The following describes two proteins that form a bound complex.

Sequence of chain B:
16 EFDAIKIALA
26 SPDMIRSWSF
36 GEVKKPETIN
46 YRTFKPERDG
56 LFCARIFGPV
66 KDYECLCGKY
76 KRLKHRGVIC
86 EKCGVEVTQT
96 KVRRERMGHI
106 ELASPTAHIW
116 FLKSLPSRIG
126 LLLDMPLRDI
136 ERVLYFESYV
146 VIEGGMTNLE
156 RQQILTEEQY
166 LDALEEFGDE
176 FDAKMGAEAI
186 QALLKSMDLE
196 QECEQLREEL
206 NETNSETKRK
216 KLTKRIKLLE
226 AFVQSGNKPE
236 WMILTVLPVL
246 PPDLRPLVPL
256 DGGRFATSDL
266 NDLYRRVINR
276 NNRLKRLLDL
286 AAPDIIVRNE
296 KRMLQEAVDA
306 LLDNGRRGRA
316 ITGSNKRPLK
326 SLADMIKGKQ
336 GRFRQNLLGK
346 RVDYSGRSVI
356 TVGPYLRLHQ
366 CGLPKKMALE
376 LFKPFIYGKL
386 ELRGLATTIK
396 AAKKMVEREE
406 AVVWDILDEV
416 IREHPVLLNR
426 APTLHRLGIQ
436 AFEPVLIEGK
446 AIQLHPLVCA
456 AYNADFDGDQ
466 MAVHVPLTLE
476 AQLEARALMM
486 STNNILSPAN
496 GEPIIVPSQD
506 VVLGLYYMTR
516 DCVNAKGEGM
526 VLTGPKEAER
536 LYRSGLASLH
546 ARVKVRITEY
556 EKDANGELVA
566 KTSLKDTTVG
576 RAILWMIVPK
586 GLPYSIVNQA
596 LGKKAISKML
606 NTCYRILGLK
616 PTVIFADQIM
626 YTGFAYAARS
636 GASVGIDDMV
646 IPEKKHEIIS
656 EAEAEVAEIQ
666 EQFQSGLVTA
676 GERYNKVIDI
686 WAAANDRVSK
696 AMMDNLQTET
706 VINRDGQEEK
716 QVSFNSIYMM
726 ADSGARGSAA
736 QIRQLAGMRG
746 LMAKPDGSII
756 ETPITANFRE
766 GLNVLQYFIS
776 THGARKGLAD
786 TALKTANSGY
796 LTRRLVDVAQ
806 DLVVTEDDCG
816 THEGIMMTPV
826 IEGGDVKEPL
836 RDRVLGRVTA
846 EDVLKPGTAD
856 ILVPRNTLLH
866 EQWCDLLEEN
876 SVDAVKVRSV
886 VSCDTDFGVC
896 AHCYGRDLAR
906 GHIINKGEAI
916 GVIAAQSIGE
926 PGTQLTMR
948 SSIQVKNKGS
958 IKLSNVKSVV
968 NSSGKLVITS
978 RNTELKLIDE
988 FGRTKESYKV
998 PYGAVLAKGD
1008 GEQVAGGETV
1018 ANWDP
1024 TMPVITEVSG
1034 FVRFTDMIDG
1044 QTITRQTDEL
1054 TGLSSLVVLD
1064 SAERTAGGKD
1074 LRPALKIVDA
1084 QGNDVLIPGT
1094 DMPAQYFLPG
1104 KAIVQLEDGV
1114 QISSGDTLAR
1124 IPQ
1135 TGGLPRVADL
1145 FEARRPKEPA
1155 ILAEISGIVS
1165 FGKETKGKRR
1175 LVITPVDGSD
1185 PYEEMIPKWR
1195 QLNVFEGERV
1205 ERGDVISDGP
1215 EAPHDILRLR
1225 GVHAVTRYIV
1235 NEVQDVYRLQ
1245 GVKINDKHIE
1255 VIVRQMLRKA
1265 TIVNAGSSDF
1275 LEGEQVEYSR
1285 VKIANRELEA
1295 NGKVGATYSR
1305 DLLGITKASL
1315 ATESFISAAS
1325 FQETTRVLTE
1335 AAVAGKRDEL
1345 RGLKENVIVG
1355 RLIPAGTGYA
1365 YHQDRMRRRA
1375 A

Sequence of chain A:
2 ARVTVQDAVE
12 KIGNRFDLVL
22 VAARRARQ

Residue-level contacts at the interface:
Residue A482 in chain B interacts with residue V6 in chain A (closest heavy-atom distance 4.0 Å).
Residue N910 in chain B interacts with residue F17 in chain A (closest heavy-atom distance 4.7 Å).
Residue L483 in chain B is in contact with residue R16 in chain A (closest heavy-atom distance 4.0 Å).
Residue T1361 in chain B is in contact with residue V20 in chain A (closest heavy-atom distance 4.1 Å).
Residue T487 in chain B contacts residue T5 in chain A (closest heavy-atom distance 4.2 Å).
Residue Y1365 in chain B interacts with residue L21 in chain A (closest heavy-atom distance 3.9 Å).
Residue L478 in chain B is in contact with residue R3 in chain A (closest heavy-atom distance 4.6 Å).
Residue A482 in chain B contacts residue R16 in chain A (closest heavy-atom distance 3.6 Å).
Residue E913 in chain B is in contact with residue R16 in chain A (closest heavy-atom distance 4.3 Å).
Residue R417 in chain B is in contact with residue A2 in chain A (closest heavy-atom distance 4.7 Å).
Residue E913 in chain B contacts residue F17 in chain A (closest heavy-atom distance 3.5 Å).
Residue L478 in chain B is in contact with residue A27 in chain A (closest heavy-atom distance 4.6 Å).
Residue K615 in chain B is in contact with residue D8 in chain A (closest heavy-atom distance 4.6 Å).
Residue A482 in chain B interacts with residue V20 in chain A (closest heavy-atom distance 4.6 Å).
Residue A1364 in chain B interacts with residue L21 in chain A (closest heavy-atom distance 4.0 Å).
Residue K911 in chain B interacts with residue F17 in chain A (closest heavy-atom distance 3.6 Å).
Residue L614 in chain B contacts residue Q7 in chain A (closest heavy-atom distance 3.1 Å).
Residue A482 in chain B interacts with residue L19 in chain A (closest heavy-atom distance 4.6 Å).
Residue R481 in chain B is in contact with residue A2 in chain A (closest heavy-atom distance 4.5 Å).
Residue L478 in chain B interacts with residue V20 in chain A (closest heavy-atom distance 3.6 Å).
Residue R1372 in chain B interacts with residue R25 in chain A (closest heavy-atom distance 4.5 Å).
Residue T1361 in chain B contacts residue F17 in chain A (closest heavy-atom distance 3.2 Å).
Residue K615 in chain B interacts with residue Q7 in chain A (closest heavy-atom distance 3.4 Å).
Residue N910 in chain B contacts residue R16 in chain A (closest heavy-atom distance 4.4 Å).
Residue E475 in chain B is in contact with residue V20 in chain A (closest heavy-atom distance 4.5 Å).
Residue G613 in chain B contacts residue Q7 in chain A (closest heavy-atom distance 3.3 Å).
Residue L474 in chain B is in contact with residue A27 in chain A (closest heavy-atom distance 3.2 Å).
Residue M485 in chain B contacts residue V4 in chain A (closest heavy-atom distance 3.6 Å).
Residue E479 in chain B contacts residue V20 in chain A (closest heavy-atom distance 3.5 Å).
Residue L474 in chain B is in contact with residue R28 in chain A (closest heavy-atom distance 3.3 Å).
Residue E438 in chain B contacts residue R3 in chain A (closest heavy-atom distance 4.5 Å).
Residue K911 in chain B contacts residue N15 in chain A (closest heavy-atom distance 4.3 Å).
Residue E438 in chain B is in contact with residue A2 in chain A (closest heavy-atom distance 3.6 Å).
Residue A1364 in chain B contacts residue F17 in chain A (closest heavy-atom distance 3.5 Å).
Residue H907 in chain B interacts with residue R16 in chain A (closest heavy-atom distance 4.8 Å).
Residue N488 in chain B interacts with residue V4 in chain A (closest heavy-atom distance 4.5 Å).
Residue G1360 in chain B contacts residue F17 in chain A (closest heavy-atom distance 3.3 Å).
Residue E475 in chain B interacts with residue A24 in chain A (closest heavy-atom distance 3.6 Å).
Residue D1368 in chain B interacts with residue L21 in chain A (closest heavy-atom distance 4.0 Å).
Residue R481 in chain B contacts residue R3 in chain A (closest heavy-atom distance 2.3 Å).
Residue H907 in chain B is in contact with residue V10 in chain A (closest heavy-atom distance 3.8 Å).
Residue E475 in chain B interacts with residue R28 in chain A (closest heavy-atom distance 3.9 Å).
Residue T473 in chain B contacts residue R28 in chain A (closest heavy-atom distance 3.4 Å).
Residue L614 in chain B interacts with residue T5 in chain A (closest heavy-atom distance 3.6 Å).
Residue L478 in chain B contacts residue A24 in chain A (closest heavy-atom distance 3.4 Å).
Residue K615 in chain B contacts residue T5 in chain A (closest heavy-atom distance 3.6 Å).
Residue R481 in chain B is in contact with residue V4 in chain A (closest heavy-atom distance 3.7 Å).
Residue A1364 in chain B is in contact with residue D18 in chain A (closest heavy-atom distance 4.7 Å).
Residue H364 in chain B contacts residue V4 in chain A (closest heavy-atom distance 3.5 Å).
Residue N910 in chain B is in contact with residue N15 in chain A (closest heavy-atom distance 3.9 Å).
Residue D1368 in chain B contacts residue R25 in chain A (closest heavy-atom distance 4.6 Å).
Residue L612 in chain B contacts residue Q7 in chain A (closest heavy-atom distance 4.8 Å).
Residue N910 in chain B contacts residue G14 in chain A (closest heavy-atom distance 4.1 Å).
Residue N488 in chain B is in contact with residue T5 in chain A (closest heavy-atom distance 4.6 Å).
Residue L478 in chain B contacts residue A23 in chain A (closest heavy-atom distance 3.5 Å).
Residue N488 in chain B is in contact with residue V6 in chain A (closest heavy-atom distance 4.3 Å).
Residue R905 in chain B is in contact with residue R16 in chain A (closest heavy-atom distance 2.9 Å).
Residue T1361 in chain B interacts with residue L21 in chain A (closest heavy-atom distance 3.4 Å).
Residue T487 in chain B is in contact with residue V4 in chain A (closest heavy-atom distance 3.9 Å).
Residue N488 in chain B is in contact with residue R16 in chain A (closest heavy-atom distance 4.6 Å).